Sequence of the second protein:
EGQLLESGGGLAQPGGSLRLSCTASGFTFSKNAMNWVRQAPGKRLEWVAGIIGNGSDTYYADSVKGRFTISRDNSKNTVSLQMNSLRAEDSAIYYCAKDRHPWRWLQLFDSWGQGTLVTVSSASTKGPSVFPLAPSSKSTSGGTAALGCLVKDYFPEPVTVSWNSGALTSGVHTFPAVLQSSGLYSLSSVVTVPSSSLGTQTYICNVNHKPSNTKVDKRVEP

These two protein chains interact to form a complex.

Residue-level contacts at the interface:
Residue L133 in the second protein is in contact with residue F121 in the first protein (closest heavy-atom distance 3.8 Å).
Residue G113 in the second protein is in contact with residue A43 in the first protein (closest heavy-atom distance 3.4 Å).
Residue D153 in the second protein interacts with residue Q163 in the first protein (closest heavy-atom distance 4.0 Å).
Residue Q180 in the second protein interacts with residue S162 in the first protein (closest heavy-atom distance 3.8 Å).
Residue P222 in the second protein contacts residue D125 in the first protein (closest heavy-atom distance 2.8 Å).
Residue S136 in the second protein interacts with residue P122 in the first protein (closest heavy-atom distance 3.5 Å).
Residue V178 in the second protein contacts residue E164 in the first protein (closest heavy-atom distance 3.2 Å).
Residue F175 in the second protein interacts with residue T167 in the first protein (closest heavy-atom distance 3.4 Å).
Residue D99 in the second protein is in contact with residue H96 in the first protein (closest heavy-atom distance 2.8 Å).
Residue F131 in the second protein is in contact with residue T132 in the first protein (closest heavy-atom distance 3.8 Å).
Residue E46 in the second protein interacts with residue Q3 in the first protein (closest heavy-atom distance 2.9 Å).
Residue K218 in the second protein contacts residue E126 in the first protein (closest heavy-atom distance 2.8 Å).
Residue S139 in the second protein contacts residue F119 in the first protein (closest heavy-atom distance 3.6 Å).
Residue F131 in the second protein contacts residue Q127 in the first protein (closest heavy-atom distance 3.5 Å).
Residue L133 in the second protein is in contact with residue P122 in the first protein (closest heavy-atom distance 3.7 Å).
Residue P222 in the second protein is in contact with residue S124 in the first protein (closest heavy-atom distance 3.3 Å).
Residue A49 in the second protein contacts residue V99 in the first protein (closest heavy-atom distance 3.1 Å).
Residue P132 in the second protein is in contact with residue Q127 in the first protein (closest heavy-atom distance 3.9 Å).
Residue A134 in the second protein is in contact with residue F121 in the first protein (closest heavy-atom distance 3.6 Å).
Residue K152 in the second protein interacts with residue T183 in the first protein (closest heavy-atom distance 3.4 Å).
Residue E221 in the second protein is in contact with residue S124 in the first protein (closest heavy-atom distance 3.9 Å).
Residue R100 in the second protein contacts residue L46 in the first protein (closest heavy-atom distance 3.6 Å).
Residue W47 in the second protein is in contact with residue V99 in the first protein (closest heavy-atom distance 3.8 Å).
Residue A49 in the second protein contacts residue A97 in the first protein (closest heavy-atom distance 3.5 Å).
Residue S136 in the second protein interacts with residue F121 in the first protein (closest heavy-atom distance 3.8 Å).
Residue F175 in the second protein is in contact with residue V166 in the first protein (closest heavy-atom distance 3.9 Å).
Residue Q39 in the second protein is in contact with residue Q38 in the first protein (closest heavy-atom distance 3.8 Å).
Residue D99 in the second protein contacts residue S95 in the first protein (closest heavy-atom distance 2.7 Å).
Residue S136 in the second protein contacts residue F119 in the first protein (closest heavy-atom distance 4.0 Å).
Residue N35 in the second protein contacts residue H96 in the first protein (closest heavy-atom distance 3.1 Å).
Residue V190 in the second protein contacts residue S179 in the first protein (closest heavy-atom distance 4.0 Å).
Residue F175 in the second protein interacts with residue S165 in the first protein (closest heavy-atom distance 3.2 Å).
Residue R100 in the second protein is in contact with residue Y94 in the first protein (closest heavy-atom distance 4.0 Å).
Residue R44 in the second protein is in contact with residue F101 in the first protein (closest heavy-atom distance 2.9 Å).
Residue S139 in the second protein contacts residue F121 in the first protein (closest heavy-atom distance 3.9 Å).
Residue R44 in the second protein interacts with residue Y86 in the first protein (closest heavy-atom distance 3.3 Å).
Residue G53 in the second protein interacts with residue H96 in the first protein (closest heavy-atom distance 3.1 Å).
Residue Y95 in the second protein interacts with residue K42 in the first protein (closest heavy-atom distance 3.5 Å).
Residue W112 in the second protein contacts residue P44 in the first protein (closest heavy-atom distance 3.7 Å).
Residue T192 in the second protein contacts residue D173 in the first protein (closest heavy-atom distance 3.9 Å).
Residue F131 in the second protein contacts residue E126 in the first protein (closest heavy-atom distance 3.7 Å).
Residue P135 in the second protein is in contact with residue P122 in the first protein (closest heavy-atom distance 3.6 Å).
Residue E46 in the second protein interacts with residue V99 in the first protein (closest heavy-atom distance 3.3 Å).
Residue A146 in the second protein interacts with residue F121 in the first protein (closest heavy-atom distance 3.1 Å).
Residue D110 in the second protein contacts residue K45 in the first protein (closest heavy-atom distance 2.9 Å).
Residue H173 in the second protein contacts residue D170 in the first protein (closest heavy-atom distance 2.8 Å).
Residue L133 in the second protein interacts with residue Q127 in the first protein (closest heavy-atom distance 3.2 Å).
Residue F175 in the second protein interacts with residue S179 in the first protein (closest heavy-atom distance 3.2 Å).
Residue V48 in the second protein is in contact with residue V99 in the first protein (closest heavy-atom distance 4.0 Å).
Residue F131 in the second protein contacts residue S130 in the first protein (closest heavy-atom distance 3.6 Å).
Residue L133 in the second protein interacts with residue S134 in the first protein (closest heavy-atom distance 3.4 Å).
Residue W103 in the second protein interacts with residue K50 in the first protein (closest heavy-atom distance 3.6 Å).
Residue S136 in the second protein interacts with residue I120 in the first protein (closest heavy-atom distance 2.8 Å).
Residue Y95 in the second protein is in contact with residue A43 in the first protein (closest heavy-atom distance 4.0 Å).
Residue L150 in the second protein contacts residue T181 in the first protein (closest heavy-atom distance 3.7 Å).
Residue E46 in the second protein interacts with residue T100 in the first protein (closest heavy-atom distance 3.1 Å).
Residue Y95 in the second protein interacts with residue P44 in the first protein (closest heavy-atom distance 4.0 Å).
Residue S186 in the second protein interacts with residue Q163 in the first protein (closest heavy-atom distance 2.6 Å).
Residue F175 in the second protein is in contact with residue S177 in the first protein (closest heavy-atom distance 3.5 Å).
Residue A134 in the second protein contacts residue P122 in the first protein (closest heavy-atom distance 3.4 Å).

Sequence of the first protein:
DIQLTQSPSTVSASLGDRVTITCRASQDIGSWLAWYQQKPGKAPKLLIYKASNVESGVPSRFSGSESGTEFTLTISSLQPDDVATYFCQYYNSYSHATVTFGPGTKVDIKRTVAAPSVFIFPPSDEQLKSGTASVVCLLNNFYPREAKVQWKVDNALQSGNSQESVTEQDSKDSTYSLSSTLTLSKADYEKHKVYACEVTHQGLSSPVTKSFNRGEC